Interface contacts:
Residue I44 in chain A interacts with residue E15 in chain B (closest heavy-atom distance 3.7 Å).
Residue I76 in chain A contacts residue F11 in chain B (closest heavy-atom distance 4.2 Å).
Residue R72 in chain A contacts residue R10 in chain B (closest heavy-atom distance 3.1 Å).
Residue I44 in chain A interacts with residue Q14 in chain B (closest heavy-atom distance 4.7 Å).
Residue F73 in chain A is in contact with residue E15 in chain B (closest heavy-atom distance 3.4 Å).
Residue E71 in chain A contacts residue R10 in chain B (closest heavy-atom distance 4.8 Å).
Residue R72 in chain A contacts residue E15 in chain B (closest heavy-atom distance 2.9 Å).
Residue R72 in chain A interacts with residue F11 in chain B (closest heavy-atom distance 3.5 Å).
Residue F73 in chain A contacts residue F11 in chain B (closest heavy-atom distance 3.4 Å).
Residue I44 in chain A is in contact with residue V19 in chain B (closest heavy-atom distance 3.5 Å).
Residue I44 in chain A is in contact with residue D18 in chain B (closest heavy-atom distance 3.5 Å).

Sequence of chain B:
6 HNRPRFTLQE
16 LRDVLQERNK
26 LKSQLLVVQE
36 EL

This data describes a binding interaction between two proteins.

Sequence of chain A:
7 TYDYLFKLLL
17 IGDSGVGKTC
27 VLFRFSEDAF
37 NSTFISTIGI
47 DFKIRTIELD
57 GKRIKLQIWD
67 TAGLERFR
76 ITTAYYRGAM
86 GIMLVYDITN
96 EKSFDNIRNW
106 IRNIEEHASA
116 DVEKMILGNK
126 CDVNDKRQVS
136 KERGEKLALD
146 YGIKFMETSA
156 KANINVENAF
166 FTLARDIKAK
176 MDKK